Residue-level contacts at the interface:
Residue I20 in chain A interacts with residue K8 in chain B (closest heavy-atom distance 3.7 Å).
Residue F45 in chain A contacts residue V7 in chain B (closest heavy-atom distance 3.5 Å).
Residue V18 in chain A contacts residue S5 in chain B (closest heavy-atom distance 2.6 Å).
Residue T44 in chain A is in contact with residue W12 in chain B (closest heavy-atom distance 3.8 Å).
Residue I20 in chain A interacts with residue S5 in chain B (closest heavy-atom distance 4.4 Å).
Residue T17 in chain A interacts with residue D4 in chain B (closest heavy-atom distance 3.2 Å).
Residue F45 in chain A is in contact with residue S10 in chain B (closest heavy-atom distance 4.1 Å).
Residue N50 in chain A contacts residue S5 in chain B (closest heavy-atom distance 3.5 Å).
Residue T44 in chain A interacts with residue S10 in chain B (closest heavy-atom distance 4.4 Å).
Residue K21 in chain A interacts with residue K8 in chain B (closest heavy-atom distance 4.3 Å).
Residue T46 in chain A is in contact with residue S10 in chain B (closest heavy-atom distance 4.5 Å).
Residue I4 in chain A interacts with residue Q41 in chain B (closest heavy-atom distance 4.5 Å).
Residue S19 in chain A contacts residue S5 in chain B (closest heavy-atom distance 3.8 Å).
Residue S19 in chain A interacts with residue I6 in chain B (closest heavy-atom distance 4.4 Å).
Residue T17 in chain A interacts with residue T3 in chain B (closest heavy-atom distance 2.9 Å).
Residue S22 in chain A is in contact with residue K8 in chain B (closest heavy-atom distance 3.7 Å).
Residue K47 in chain A interacts with residue S5 in chain B (closest heavy-atom distance 3.5 Å).
Residue I20 in chain A is in contact with residue I6 in chain B (closest heavy-atom distance 3.4 Å).
Residue N50 in chain A contacts residue D4 in chain B (closest heavy-atom distance 2.8 Å).
Residue T46 in chain A is in contact with residue V7 in chain B (closest heavy-atom distance 4.7 Å).
Residue K47 in chain A is in contact with residue D4 in chain B (closest heavy-atom distance 4.0 Å).
Residue K47 in chain A is in contact with residue I6 in chain B (closest heavy-atom distance 3.5 Å).
Residue I53 in chain A interacts with residue S5 in chain B (closest heavy-atom distance 3.8 Å).
Residue I53 in chain A is in contact with residue V7 in chain B (closest heavy-atom distance 3.5 Å).
Residue K47 in chain A is in contact with residue V7 in chain B (closest heavy-atom distance 3.9 Å).
Residue V18 in chain A is in contact with residue I6 in chain B (closest heavy-atom distance 4.4 Å).
Residue V18 in chain A interacts with residue D4 in chain B (closest heavy-atom distance 3.6 Å).
Residue I20 in chain A interacts with residue V7 in chain B (closest heavy-atom distance 3.8 Å).
Residue N59 in chain A contacts residue Q41 in chain B (closest heavy-atom distance 3.0 Å).

Sequence of chain B:
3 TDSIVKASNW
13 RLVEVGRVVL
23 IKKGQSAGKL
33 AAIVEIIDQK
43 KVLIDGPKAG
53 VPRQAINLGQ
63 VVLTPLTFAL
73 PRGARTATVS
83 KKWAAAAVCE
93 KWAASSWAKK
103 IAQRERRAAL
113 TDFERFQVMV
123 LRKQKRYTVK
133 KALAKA

Sequence of chain A:
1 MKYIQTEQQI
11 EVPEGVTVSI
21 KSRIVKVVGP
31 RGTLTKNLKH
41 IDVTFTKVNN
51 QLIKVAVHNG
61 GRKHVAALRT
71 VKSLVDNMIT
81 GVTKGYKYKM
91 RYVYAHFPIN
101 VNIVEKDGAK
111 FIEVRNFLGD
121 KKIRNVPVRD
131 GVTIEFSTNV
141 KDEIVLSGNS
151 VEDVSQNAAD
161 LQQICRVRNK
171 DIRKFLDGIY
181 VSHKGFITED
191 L

The following describes two proteins that form a bound complex.